Sequence of protein 1:
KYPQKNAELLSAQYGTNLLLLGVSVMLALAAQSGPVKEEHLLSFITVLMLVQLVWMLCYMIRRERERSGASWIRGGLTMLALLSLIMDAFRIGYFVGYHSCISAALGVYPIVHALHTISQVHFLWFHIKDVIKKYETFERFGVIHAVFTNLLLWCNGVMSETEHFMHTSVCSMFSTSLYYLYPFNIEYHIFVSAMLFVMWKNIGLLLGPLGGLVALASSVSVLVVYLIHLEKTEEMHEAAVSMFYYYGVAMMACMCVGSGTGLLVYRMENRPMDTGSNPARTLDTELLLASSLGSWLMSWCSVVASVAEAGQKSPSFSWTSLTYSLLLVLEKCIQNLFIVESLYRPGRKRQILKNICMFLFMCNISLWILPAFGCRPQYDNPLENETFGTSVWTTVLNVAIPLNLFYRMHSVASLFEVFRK

This data describes a binding interaction between two proteins.

Contacts between the two chains:
Residue L67 in protein 1 contacts residue W399 in protein 2 (closest heavy-atom distance 3.7 Å).
Residue Q59 in protein 1 interacts with residue L388 in protein 2 (closest heavy-atom distance 3.7 Å).
Residue F553 in protein 1 is in contact with residue A74 in protein 2 (closest heavy-atom distance 3.5 Å).
Residue E440 in protein 1 contacts residue N52 in protein 2 (closest heavy-atom distance 2.6 Å).
Residue A77 in protein 1 is in contact with residue F553 in protein 2 (closest heavy-atom distance 3.4 Å).
Residue C400 in protein 1 is in contact with residue S70 in protein 2 (closest heavy-atom distance 3.6 Å).
Residue T384 in protein 1 contacts residue L55 in protein 2 (closest heavy-atom distance 3.7 Å).
Residue L392 in protein 1 is in contact with residue L66 in protein 2 (closest heavy-atom distance 3.8 Å).
Residue S70 in protein 1 interacts with residue F553 in protein 2 (closest heavy-atom distance 3.6 Å).
Residue L388 in protein 1 contacts residue Q59 in protein 2 (closest heavy-atom distance 3.7 Å).
Residue N63 in protein 1 is in contact with residue W395 in protein 2 (closest heavy-atom distance 3.5 Å).
Residue S79 in protein 1 is in contact with residue E551 in protein 2 (closest heavy-atom distance 3.0 Å).
Residue S70 in protein 1 is in contact with residue C400 in protein 2 (closest heavy-atom distance 3.6 Å).
Residue E551 in protein 1 is in contact with residue S79 in protein 2 (closest heavy-atom distance 3.0 Å).
Residue C432 in protein 1 interacts with residue Q59 in protein 2 (closest heavy-atom distance 3.5 Å).
Residue S70 in protein 1 contacts residue W399 in protein 2 (closest heavy-atom distance 3.4 Å).
Residue W395 in protein 1 is in contact with residue L66 in protein 2 (closest heavy-atom distance 3.7 Å).
Residue N52 in protein 1 is in contact with residue R366 in protein 2 (closest heavy-atom distance 3.1 Å).
Residue R366 in protein 1 is in contact with residue P49 in protein 2 (closest heavy-atom distance 3.5 Å).
Residue N52 in protein 1 contacts residue E440 in protein 2 (closest heavy-atom distance 2.6 Å).
Residue A77 in protein 1 is in contact with residue T552 in protein 2 (closest heavy-atom distance 3.7 Å).
Residue L55 in protein 1 contacts residue L436 in protein 2 (closest heavy-atom distance 3.8 Å).
Residue P81 in protein 1 interacts with residue A407 in protein 2 (closest heavy-atom distance 3.8 Å).
Residue W399 in protein 1 interacts with residue L67 in protein 2 (closest heavy-atom distance 3.7 Å).
Residue Q59 in protein 1 contacts residue C432 in protein 2 (closest heavy-atom distance 3.5 Å).
Residue L66 in protein 1 interacts with residue L392 in protein 2 (closest heavy-atom distance 3.8 Å).
Residue L392 in protein 1 is in contact with residue T62 in protein 2 (closest heavy-atom distance 3.6 Å).
Residue W399 in protein 1 is in contact with residue N63 in protein 2 (closest heavy-atom distance 3.1 Å).
Residue R366 in protein 1 is in contact with residue N52 in protein 2 (closest heavy-atom distance 3.1 Å).
Residue R380 in protein 1 contacts residue N52 in protein 2 (closest heavy-atom distance 3.8 Å).
Residue L55 in protein 1 is in contact with residue V439 in protein 2 (closest heavy-atom distance 3.8 Å).
Residue A407 in protein 1 is in contact with residue P81 in protein 2 (closest heavy-atom distance 3.8 Å).
Residue D373 in protein 1 is in contact with residue Q50 in protein 2 (closest heavy-atom distance 3.4 Å).
Residue P49 in protein 1 contacts residue R366 in protein 2 (closest heavy-atom distance 3.5 Å).
Residue W399 in protein 1 contacts residue S70 in protein 2 (closest heavy-atom distance 3.4 Å).
Residue V439 in protein 1 is in contact with residue L55 in protein 2 (closest heavy-atom distance 3.8 Å).
Residue R380 in protein 1 interacts with residue K51 in protein 2 (closest heavy-atom distance 3.3 Å).
Residue P49 in protein 1 interacts with residue D373 in protein 2 (closest heavy-atom distance 3.3 Å).
Residue F553 in protein 1 is in contact with residue L73 in protein 2 (closest heavy-atom distance 3.8 Å).
Residue V428 in protein 1 contacts residue N63 in protein 2 (closest heavy-atom distance 3.8 Å).
Residue A74 in protein 1 is in contact with residue F553 in protein 2 (closest heavy-atom distance 3.5 Å).
Residue F553 in protein 1 is in contact with residue S70 in protein 2 (closest heavy-atom distance 3.6 Å).
Residue L66 in protein 1 is in contact with residue W395 in protein 2 (closest heavy-atom distance 3.7 Å).
Residue W395 in protein 1 is in contact with residue N63 in protein 2 (closest heavy-atom distance 3.5 Å).
Residue D373 in protein 1 is in contact with residue P49 in protein 2 (closest heavy-atom distance 3.3 Å).
Residue T552 in protein 1 interacts with residue A77 in protein 2 (closest heavy-atom distance 3.7 Å).
Residue L436 in protein 1 is in contact with residue L55 in protein 2 (closest heavy-atom distance 3.8 Å).
Residue Q59 in protein 1 interacts with residue N435 in protein 2 (closest heavy-atom distance 3.3 Å).
Residue K51 in protein 1 contacts residue D373 in protein 2 (closest heavy-atom distance 3.1 Å).
Residue L55 in protein 1 is in contact with residue T384 in protein 2 (closest heavy-atom distance 3.7 Å).
Residue K51 in protein 1 contacts residue R380 in protein 2 (closest heavy-atom distance 3.3 Å).
Residue N63 in protein 1 interacts with residue V428 in protein 2 (closest heavy-atom distance 3.8 Å).
Residue F553 in protein 1 interacts with residue A77 in protein 2 (closest heavy-atom distance 3.4 Å).
Residue T62 in protein 1 interacts with residue L392 in protein 2 (closest heavy-atom distance 3.6 Å).
Residue Q50 in protein 1 interacts with residue D373 in protein 2 (closest heavy-atom distance 3.4 Å).
Residue N435 in protein 1 interacts with residue Q59 in protein 2 (closest heavy-atom distance 3.3 Å).
Residue L73 in protein 1 is in contact with residue F553 in protein 2 (closest heavy-atom distance 3.8 Å).
Residue D373 in protein 1 contacts residue K51 in protein 2 (closest heavy-atom distance 3.1 Å).
Residue N63 in protein 1 interacts with residue W399 in protein 2 (closest heavy-atom distance 3.1 Å).
Residue N52 in protein 1 interacts with residue R380 in protein 2 (closest heavy-atom distance 3.8 Å).

Sequence of protein 2:
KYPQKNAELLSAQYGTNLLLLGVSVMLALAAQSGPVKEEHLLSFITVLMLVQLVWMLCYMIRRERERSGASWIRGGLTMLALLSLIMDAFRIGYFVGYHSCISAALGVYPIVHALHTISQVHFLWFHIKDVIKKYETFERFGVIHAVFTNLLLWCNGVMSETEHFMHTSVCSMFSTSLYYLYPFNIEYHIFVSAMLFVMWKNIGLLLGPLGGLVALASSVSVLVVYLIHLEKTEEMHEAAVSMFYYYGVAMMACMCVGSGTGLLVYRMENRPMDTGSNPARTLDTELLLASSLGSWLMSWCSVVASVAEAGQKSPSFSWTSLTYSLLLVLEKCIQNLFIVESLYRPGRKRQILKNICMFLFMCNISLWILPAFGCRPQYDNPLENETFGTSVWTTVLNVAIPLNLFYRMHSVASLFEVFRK